Residue-level contacts at the interface:
Residue V84 in protein 1 is in contact with residue W7 in protein 2 (closest heavy-atom distance 4.3 Å).
Residue A62 in protein 1 is in contact with residue Q14 in protein 2 (closest heavy-atom distance 3.9 Å).
Residue H87 in protein 1 is in contact with residue A8 in protein 2 (closest heavy-atom distance 4.1 Å).
Residue F63 in protein 1 contacts residue L15 in protein 2 (closest heavy-atom distance 3.9 Å).
Residue M66 in protein 1 is in contact with residue L15 in protein 2 (closest heavy-atom distance 3.8 Å).
Residue V88 in protein 1 interacts with residue L15 in protein 2 (closest heavy-atom distance 4.0 Å).
Residue K69 in protein 1 is in contact with residue E10 in protein 2 (closest heavy-atom distance 2.9 Å).
Residue V84 in protein 1 contacts residue L15 in protein 2 (closest heavy-atom distance 3.6 Å).
Residue S80 in protein 1 interacts with residue W7 in protein 2 (closest heavy-atom distance 3.7 Å).
Residue R83 in protein 1 interacts with residue E5 in protein 2 (closest heavy-atom distance 4.8 Å).
Residue F89 in protein 1 contacts residue R16 in protein 2 (closest heavy-atom distance 4.8 Å).
Residue F153 in protein 1 interacts with residue N23 in protein 2 (closest heavy-atom distance 3.3 Å).
Residue T101 in protein 1 contacts residue A19 in protein 2 (closest heavy-atom distance 3.5 Å).
Residue H87 in protein 1 is in contact with residue R16 in protein 2 (closest heavy-atom distance 2.9 Å).
Residue R98 in protein 1 contacts residue A19 in protein 2 (closest heavy-atom distance 3.6 Å).
Residue G97 in protein 1 contacts residue A19 in protein 2 (closest heavy-atom distance 3.6 Å).
Residue F154 in protein 1 is in contact with residue L22 in protein 2 (closest heavy-atom distance 4.3 Å).
Residue W96 in protein 1 interacts with residue N23 in protein 2 (closest heavy-atom distance 3.6 Å).
Residue K90 in protein 1 is in contact with residue R16 in protein 2 (closest heavy-atom distance 4.2 Å).
Residue K69 in protein 1 is in contact with residue W7 in protein 2 (closest heavy-atom distance 3.7 Å).
Residue K73 in protein 1 is in contact with residue W7 in protein 2 (closest heavy-atom distance 4.1 Å).
Residue T101 in protein 1 is in contact with residue L22 in protein 2 (closest heavy-atom distance 3.7 Å).
Residue A62 in protein 1 interacts with residue M18 in protein 2 (closest heavy-atom distance 3.8 Å).
Residue N95 in protein 1 contacts residue A19 in protein 2 (closest heavy-atom distance 4.5 Å).
Residue H59 in protein 1 interacts with residue M18 in protein 2 (closest heavy-atom distance 3.9 Å).
Residue V84 in protein 1 is in contact with residue G12 in protein 2 (closest heavy-atom distance 4.2 Å).
Residue R83 in protein 1 interacts with residue W7 in protein 2 (closest heavy-atom distance 5.0 Å).
Residue L70 in protein 1 contacts residue W7 in protein 2 (closest heavy-atom distance 3.6 Å).
Residue V51 in protein 1 is in contact with residue L22 in protein 2 (closest heavy-atom distance 4.6 Å).
Residue V84 in protein 1 contacts residue A8 in protein 2 (closest heavy-atom distance 4.0 Å).
Residue K69 in protein 1 is in contact with residue I11 in protein 2 (closest heavy-atom distance 3.9 Å).
Residue V100 in protein 1 contacts residue L22 in protein 2 (closest heavy-atom distance 3.3 Å).
Residue D91 in protein 1 interacts with residue R16 in protein 2 (closest heavy-atom distance 3.2 Å).
Residue L102 in protein 1 contacts residue L15 in protein 2 (closest heavy-atom distance 4.5 Å).
Residue N95 in protein 1 is in contact with residue D20 in protein 2 (closest heavy-atom distance 3.1 Å).
Residue M66 in protein 1 is in contact with residue M18 in protein 2 (closest heavy-atom distance 3.4 Å).
Residue F105 in protein 1 contacts residue L15 in protein 2 (closest heavy-atom distance 4.3 Å).
Residue H87 in protein 1 contacts residue G12 in protein 2 (closest heavy-atom distance 3.9 Å).
Residue T101 in protein 1 is in contact with residue L15 in protein 2 (closest heavy-atom distance 4.0 Å).
Residue T101 in protein 1 is in contact with residue M18 in protein 2 (closest heavy-atom distance 4.2 Å).
Residue H87 in protein 1 is in contact with residue R9 in protein 2 (closest heavy-atom distance 3.5 Å).
Residue H87 in protein 1 contacts residue A13 in protein 2 (closest heavy-atom distance 4.0 Å).
Residue M66 in protein 1 contacts residue I11 in protein 2 (closest heavy-atom distance 3.8 Å).
Residue R98 in protein 1 contacts residue R16 in protein 2 (closest heavy-atom distance 3.2 Å).
Residue G97 in protein 1 interacts with residue N23 in protein 2 (closest heavy-atom distance 3.1 Å).
Residue N95 in protein 1 is in contact with residue N23 in protein 2 (closest heavy-atom distance 3.5 Å).
Residue R83 in protein 1 is in contact with residue A8 in protein 2 (closest heavy-atom distance 4.9 Å).
Residue V88 in protein 1 is in contact with residue G12 in protein 2 (closest heavy-atom distance 3.4 Å).
Residue D91 in protein 1 is in contact with residue D20 in protein 2 (closest heavy-atom distance 5.0 Å).
Residue L70 in protein 1 interacts with residue I11 in protein 2 (closest heavy-atom distance 3.2 Å).
Residue F63 in protein 1 interacts with residue M18 in protein 2 (closest heavy-atom distance 3.9 Å).
Residue M66 in protein 1 interacts with residue Q14 in protein 2 (closest heavy-atom distance 3.3 Å).
Residue G97 in protein 1 contacts residue L22 in protein 2 (closest heavy-atom distance 4.1 Å).
Residue V88 in protein 1 is in contact with residue R16 in protein 2 (closest heavy-atom distance 2.8 Å).
Residue V55 in protein 1 is in contact with residue L22 in protein 2 (closest heavy-atom distance 3.6 Å).
Residue V84 in protein 1 contacts residue I11 in protein 2 (closest heavy-atom distance 3.6 Å).
Residue R98 in protein 1 contacts residue D20 in protein 2 (closest heavy-atom distance 2.8 Å).

Sequence of protein 1:
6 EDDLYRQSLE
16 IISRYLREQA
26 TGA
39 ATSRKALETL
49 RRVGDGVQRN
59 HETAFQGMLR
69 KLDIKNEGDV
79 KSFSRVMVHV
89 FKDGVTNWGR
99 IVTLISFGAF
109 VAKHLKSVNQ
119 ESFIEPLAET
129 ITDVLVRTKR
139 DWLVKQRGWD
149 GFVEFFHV

Sequence of protein 2:
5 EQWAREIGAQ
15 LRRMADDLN

These two protein chains interact to form a complex.